The following describes two proteins that form a bound complex.

Sequence of protein 2:
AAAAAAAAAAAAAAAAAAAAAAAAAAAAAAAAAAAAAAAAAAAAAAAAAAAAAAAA

Sequence of protein 1:
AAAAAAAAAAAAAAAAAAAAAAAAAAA

Interface contacts:
Residue A35 in protein 2 is in contact with residue A13 in protein 1 (closest heavy-atom distance 3.3 Å).
Residue A36 in protein 2 interacts with residue A12 in protein 1 (closest heavy-atom distance 3.8 Å).
Residue A35 in protein 2 contacts residue A12 in protein 1 (closest heavy-atom distance 3.0 Å).
Residue A39 in protein 2 contacts residue A9 in protein 1 (closest heavy-atom distance 2.7 Å).
Residue A39 in protein 2 contacts residue A11 in protein 1 (closest heavy-atom distance 3.6 Å).
Residue A38 in protein 2 is in contact with residue A10 in protein 1 (closest heavy-atom distance 4.2 Å).
Residue A35 in protein 2 interacts with residue A11 in protein 1 (closest heavy-atom distance 4.4 Å).
Residue A40 in protein 2 is in contact with residue A10 in protein 1 (closest heavy-atom distance 4.9 Å).
Residue A39 in protein 2 contacts residue A8 in protein 1 (closest heavy-atom distance 3.8 Å).
Residue A38 in protein 2 interacts with residue A9 in protein 1 (closest heavy-atom distance 3.4 Å).
Residue A36 in protein 2 contacts residue A13 in protein 1 (closest heavy-atom distance 4.7 Å).
Residue A40 in protein 2 is in contact with residue A9 in protein 1 (closest heavy-atom distance 2.7 Å).
Residue A39 in protein 2 interacts with residue A10 in protein 1 (closest heavy-atom distance 4.5 Å).
Residue A37 in protein 2 is in contact with residue A10 in protein 1 (closest heavy-atom distance 4.2 Å).
Residue A38 in protein 2 is in contact with residue A11 in protein 1 (closest heavy-atom distance 3.7 Å).